Contacts between the two chains:
Residue S27 in chain A interacts with residue E85 in chain B (closest heavy-atom distance 2.9 Å).
Residue V65 in chain A contacts residue G19 in chain B (closest heavy-atom distance 2.8 Å).
Residue N31 in chain A is in contact with residue H80 in chain B (closest heavy-atom distance 2.7 Å).
Residue G54 in chain A is in contact with residue V32 in chain B (closest heavy-atom distance 2.9 Å).
Residue D12 in chain A interacts with residue H70 in chain B (closest heavy-atom distance 2.6 Å).
Residue Y11 in chain A contacts residue L73 in chain B (closest heavy-atom distance 2.8 Å).
Residue T9 in chain A is in contact with residue I75 in chain B (closest heavy-atom distance 2.7 Å).
Residue L26 in chain A interacts with residue S59 in chain B (closest heavy-atom distance 3.0 Å).
Residue K50 in chain A is in contact with residue N39 in chain B (closest heavy-atom distance 3.0 Å).
Residue R33 in chain A is in contact with residue D76 in chain B (closest heavy-atom distance 2.6 Å).
Residue R33 in chain A contacts residue E78 in chain B (closest heavy-atom distance 2.6 Å).
Residue K14 in chain A interacts with residue W71 in chain B (closest heavy-atom distance 3.0 Å).
Residue T68 in chain A contacts residue A18 in chain B (closest heavy-atom distance 2.8 Å).
Residue R33 in chain A interacts with residue I74 in chain B (closest heavy-atom distance 2.8 Å).
Residue A84 in chain A is in contact with residue N30 in chain B (closest heavy-atom distance 2.8 Å).
Residue L46 in chain A contacts residue L46 in chain B (closest heavy-atom distance 0.9 Å).
Residue L22 in chain A contacts residue I63 in chain B (closest heavy-atom distance 2.8 Å).
Residue A18 in chain A contacts residue T68 in chain B (closest heavy-atom distance 2.8 Å).
Residue N30 in chain A contacts residue A56 in chain B (closest heavy-atom distance 2.8 Å).
Residue S25 in chain A interacts with residue S87 in chain B (closest heavy-atom distance 2.8 Å).
Residue E15 in chain A interacts with residue H70 in chain B (closest heavy-atom distance 3.0 Å).
Residue H10 in chain A contacts residue H72 in chain B (closest heavy-atom distance 2.8 Å).
Residue Y11 in chain A contacts residue S86 in chain B (closest heavy-atom distance 2.7 Å).
Residue H80 in chain A interacts with residue N31 in chain B (closest heavy-atom distance 2.7 Å).
Residue S86 in chain A interacts with residue Y11 in chain B (closest heavy-atom distance 2.7 Å).
Residue S87 in chain A contacts residue S25 in chain B (closest heavy-atom distance 2.8 Å).
Residue N31 in chain A interacts with residue E78 in chain B (closest heavy-atom distance 3.0 Å).
Residue N30 in chain A contacts residue A84 in chain B (closest heavy-atom distance 2.8 Å).
Residue L34 in chain A contacts residue L52 in chain B (closest heavy-atom distance 2.8 Å).
Residue L73 in chain A contacts residue Y11 in chain B (closest heavy-atom distance 2.8 Å).
Residue E23 in chain A is in contact with residue K89 in chain B (closest heavy-atom distance 2.8 Å).
Residue N30 in chain A contacts residue G82 in chain B (closest heavy-atom distance 2.9 Å).
Residue I63 in chain A interacts with residue L22 in chain B (closest heavy-atom distance 2.8 Å).
Residue E85 in chain A is in contact with residue S27 in chain B (closest heavy-atom distance 2.9 Å).
Residue I75 in chain A interacts with residue T9 in chain B (closest heavy-atom distance 2.7 Å).
Residue V65 in chain A interacts with residue T20 in chain B (closest heavy-atom distance 2.8 Å).
Residue E78 in chain A interacts with residue N31 in chain B (closest heavy-atom distance 3.0 Å).
Residue T21 in chain A contacts residue L91 in chain B (closest heavy-atom distance 2.8 Å).
Residue H70 in chain A interacts with residue E15 in chain B (closest heavy-atom distance 3.0 Å).
Residue H70 in chain A interacts with residue D12 in chain B (closest heavy-atom distance 2.6 Å).
Residue A56 in chain A interacts with residue N30 in chain B (closest heavy-atom distance 2.8 Å).
Residue N31 in chain A is in contact with residue D76 in chain B (closest heavy-atom distance 2.8 Å).
Residue V32 in chain A contacts residue G54 in chain B (closest heavy-atom distance 2.9 Å).
Residue N39 in chain A contacts residue K50 in chain B (closest heavy-atom distance 3.0 Å).
Residue L52 in chain A is in contact with residue L34 in chain B (closest heavy-atom distance 2.8 Å).
Residue H72 in chain A interacts with residue H10 in chain B (closest heavy-atom distance 2.8 Å).
Residue L91 in chain A is in contact with residue T21 in chain B (closest heavy-atom distance 2.8 Å).
Residue W71 in chain A is in contact with residue K14 in chain B (closest heavy-atom distance 3.0 Å).
Residue T20 in chain A contacts residue V65 in chain B (closest heavy-atom distance 2.8 Å).
Residue I24 in chain A contacts residue I61 in chain B (closest heavy-atom distance 2.7 Å).
Residue D76 in chain A is in contact with residue N31 in chain B (closest heavy-atom distance 2.8 Å).
Residue D76 in chain A interacts with residue R33 in chain B (closest heavy-atom distance 2.6 Å).
Residue S59 in chain A contacts residue L26 in chain B (closest heavy-atom distance 3.0 Å).
Residue K89 in chain A interacts with residue E23 in chain B (closest heavy-atom distance 2.8 Å).
Residue G19 in chain A contacts residue V65 in chain B (closest heavy-atom distance 2.8 Å).
Residue E78 in chain A interacts with residue R33 in chain B (closest heavy-atom distance 2.6 Å).
Residue L13 in chain A interacts with residue W71 in chain B (closest heavy-atom distance 3.0 Å).
Residue I74 in chain A interacts with residue R33 in chain B (closest heavy-atom distance 2.8 Å).
Residue G82 in chain A is in contact with residue N30 in chain B (closest heavy-atom distance 2.9 Å).
Residue I61 in chain A contacts residue I24 in chain B (closest heavy-atom distance 2.7 Å).

This data describes a binding interaction between two proteins.

Sequence of chain A:
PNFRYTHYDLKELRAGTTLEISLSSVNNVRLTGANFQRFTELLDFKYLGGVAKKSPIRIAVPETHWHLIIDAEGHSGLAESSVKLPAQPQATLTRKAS

Sequence of chain B:
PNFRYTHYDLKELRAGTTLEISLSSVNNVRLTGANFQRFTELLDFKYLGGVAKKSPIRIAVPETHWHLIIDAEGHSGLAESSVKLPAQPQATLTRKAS